Sequence of protein 2:
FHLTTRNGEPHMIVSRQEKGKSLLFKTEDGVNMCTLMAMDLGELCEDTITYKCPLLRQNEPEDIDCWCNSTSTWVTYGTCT

Sequence of protein 1:
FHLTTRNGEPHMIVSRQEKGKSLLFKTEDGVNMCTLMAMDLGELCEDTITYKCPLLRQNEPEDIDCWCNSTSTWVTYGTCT

This data describes a binding interaction between two proteins.

Contacts between the two chains:
Residue M39 in protein 2 is in contact with residue D65 in protein 1 (closest heavy-atom distance 4.7 Å).